Interface contacts:
Residue V26 in the second protein is in contact with residue E14 in the first protein (closest heavy-atom distance 3.2 Å).
Residue T25 in the second protein interacts with residue R15 in the first protein (closest heavy-atom distance 3.1 Å).
Residue V72 in the second protein contacts residue I17 in the first protein (closest heavy-atom distance 4.2 Å).
Residue N70 in the second protein is in contact with residue R15 in the first protein (closest heavy-atom distance 2.6 Å).
Residue P21 in the second protein interacts with residue L16 in the first protein (closest heavy-atom distance 3.9 Å).
Residue R27 in the second protein is in contact with residue E14 in the first protein (closest heavy-atom distance 4.8 Å).
Residue T25 in the second protein is in contact with residue E14 in the first protein (closest heavy-atom distance 2.6 Å).
Residue F73 in the second protein is in contact with residue L16 in the first protein (closest heavy-atom distance 3.1 Å).
Residue V69 in the second protein contacts residue R15 in the first protein (closest heavy-atom distance 3.8 Å).
Residue I35 in the second protein is in contact with residue I17 in the first protein (closest heavy-atom distance 4.9 Å).
Residue N28 in the second protein is in contact with residue A12 in the first protein (closest heavy-atom distance 4.1 Å).
Residue R37 in the second protein interacts with residue E14 in the first protein (closest heavy-atom distance 2.8 Å).
Residue F73 in the second protein is in contact with residue I17 in the first protein (closest heavy-atom distance 4.3 Å).
Residue K16 in the second protein is in contact with residue I17 in the first protein (closest heavy-atom distance 4.0 Å).
Residue S36 in the second protein contacts residue E14 in the first protein (closest heavy-atom distance 4.2 Å).
Residue F73 in the second protein is in contact with residue R15 in the first protein (closest heavy-atom distance 3.3 Å).
Residue R27 in the second protein is in contact with residue A12 in the first protein (closest heavy-atom distance 4.0 Å).
Residue F85 in the second protein is in contact with residue I17 in the first protein (closest heavy-atom distance 4.5 Å).
Residue V26 in the second protein contacts residue I17 in the first protein (closest heavy-atom distance 4.1 Å).
Residue A24 in the second protein is in contact with residue I17 in the first protein (closest heavy-atom distance 2.8 Å).
Residue A24 in the second protein is in contact with residue L16 in the first protein (closest heavy-atom distance 3.7 Å).
Residue A24 in the second protein is in contact with residue R15 in the first protein (closest heavy-atom distance 4.1 Å).
Residue T25 in the second protein is in contact with residue I17 in the first protein (closest heavy-atom distance 4.6 Å).
Residue L22 in the second protein contacts residue I17 in the first protein (closest heavy-atom distance 2.8 Å).
Residue T25 in the second protein contacts residue L16 in the first protein (closest heavy-atom distance 4.2 Å).
Residue G23 in the second protein contacts residue I17 in the first protein (closest heavy-atom distance 2.8 Å).
Residue P21 in the second protein interacts with residue I17 in the first protein (closest heavy-atom distance 3.4 Å).
Residue V26 in the second protein interacts with residue R15 in the first protein (closest heavy-atom distance 2.9 Å).
Residue V39 in the second protein interacts with residue L16 in the first protein (closest heavy-atom distance 4.1 Å).
Residue L76 in the second protein interacts with residue I17 in the first protein (closest heavy-atom distance 3.9 Å).
Residue G23 in the second protein interacts with residue L16 in the first protein (closest heavy-atom distance 4.4 Å).

Sequence of the first protein:
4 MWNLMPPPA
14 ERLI

Sequence of the second protein:
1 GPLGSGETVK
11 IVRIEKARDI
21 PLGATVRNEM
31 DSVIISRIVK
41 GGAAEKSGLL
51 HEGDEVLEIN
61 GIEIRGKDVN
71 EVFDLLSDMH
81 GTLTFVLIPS

The following describes two proteins that form a bound complex.